Sequence of the first protein:
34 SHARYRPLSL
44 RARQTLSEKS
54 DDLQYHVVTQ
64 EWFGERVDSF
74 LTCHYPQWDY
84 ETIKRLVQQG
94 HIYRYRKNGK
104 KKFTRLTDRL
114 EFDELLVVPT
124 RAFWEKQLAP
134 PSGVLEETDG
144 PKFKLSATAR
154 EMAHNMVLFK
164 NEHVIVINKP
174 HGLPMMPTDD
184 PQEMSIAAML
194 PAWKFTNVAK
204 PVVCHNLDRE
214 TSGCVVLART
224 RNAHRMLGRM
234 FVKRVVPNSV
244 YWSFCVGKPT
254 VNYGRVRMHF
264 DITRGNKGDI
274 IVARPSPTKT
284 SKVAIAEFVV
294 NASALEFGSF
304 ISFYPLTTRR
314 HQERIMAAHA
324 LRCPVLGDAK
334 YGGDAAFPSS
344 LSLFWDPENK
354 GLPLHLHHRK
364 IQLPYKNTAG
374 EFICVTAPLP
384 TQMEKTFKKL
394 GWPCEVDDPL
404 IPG

Contacts between the two chains:
Residue N269 in the first protein is in contact with residue S62 in the second protein (closest heavy-atom distance 2.3 Å).
Residue N269 in the first protein contacts residue Q59 in the second protein (closest heavy-atom distance 4.1 Å).
Residue F300 in the first protein contacts residue I259 in the second protein (closest heavy-atom distance 4.2 Å).
Residue P278 in the first protein contacts residue W53 in the second protein (closest heavy-atom distance 3.8 Å).
Residue N269 in the first protein contacts residue L60 in the second protein (closest heavy-atom distance 2.4 Å).
Residue G271 in the first protein interacts with residue L60 in the second protein (closest heavy-atom distance 3.6 Å).
Residue R325 in the first protein contacts residue M38 in the second protein (closest heavy-atom distance 3.1 Å).
Residue P278 in the first protein is in contact with residue A51 in the second protein (closest heavy-atom distance 3.5 Å).
Residue P341 in the first protein interacts with residue I259 in the second protein (closest heavy-atom distance 4.2 Å).
Residue T253 in the first protein is in contact with residue S29 in the second protein (closest heavy-atom distance 3.3 Å).
Residue S343 in the first protein interacts with residue I259 in the second protein (closest heavy-atom distance 4.2 Å).
Residue D337 in the first protein is in contact with residue F240 in the second protein (closest heavy-atom distance 3.2 Å).
Residue P252 in the first protein is in contact with residue K36 in the second protein (closest heavy-atom distance 3.6 Å).
Residue D337 in the first protein contacts residue T260 in the second protein (closest heavy-atom distance 3.3 Å).
Residue A338 in the first protein contacts residue M38 in the second protein (closest heavy-atom distance 4.1 Å).
Residue N269 in the first protein interacts with residue A61 in the second protein (closest heavy-atom distance 4.5 Å).
Residue G268 in the first protein interacts with residue L60 in the second protein (closest heavy-atom distance 3.3 Å).
Residue T253 in the first protein interacts with residue K36 in the second protein (closest heavy-atom distance 2.4 Å).
Residue I274 in the first protein contacts residue Y54 in the second protein (closest heavy-atom distance 3.9 Å).
Residue K270 in the first protein is in contact with residue L60 in the second protein (closest heavy-atom distance 3.7 Å).
Residue R325 in the first protein contacts residue G37 in the second protein (closest heavy-atom distance 3.7 Å).
Residue T281 in the first protein contacts residue K49 in the second protein (closest heavy-atom distance 3.3 Å).
Residue N269 in the first protein interacts with residue R63 in the second protein (closest heavy-atom distance 3.9 Å).
Residue G335 in the first protein is in contact with residue M38 in the second protein (closest heavy-atom distance 3.7 Å).
Residue G336 in the first protein interacts with residue C239 in the second protein (closest heavy-atom distance 4.3 Å).
Residue E299 in the first protein contacts residue I259 in the second protein (closest heavy-atom distance 3.6 Å).
Residue H322 in the first protein contacts residue F43 in the second protein (closest heavy-atom distance 3.2 Å).
Residue C326 in the first protein interacts with residue M38 in the second protein (closest heavy-atom distance 4.3 Å).
Residue V275 in the first protein contacts residue Y54 in the second protein (closest heavy-atom distance 3.6 Å).
Residue R325 in the first protein contacts residue R40 in the second protein (closest heavy-atom distance 3.8 Å).
Residue V249 in the first protein interacts with residue I259 in the second protein (closest heavy-atom distance 4.1 Å).
Residue I273 in the first protein is in contact with residue Y54 in the second protein (closest heavy-atom distance 4.3 Å).
Residue S342 in the first protein is in contact with residue P262 in the second protein (closest heavy-atom distance 3.2 Å).
Residue R325 in the first protein contacts residue K36 in the second protein (closest heavy-atom distance 3.4 Å).
Residue A338 in the first protein interacts with residue T260 in the second protein (closest heavy-atom distance 3.3 Å).
Residue I273 in the first protein interacts with residue L55 in the second protein (closest heavy-atom distance 3.7 Å).
Residue A276 in the first protein contacts residue W53 in the second protein (closest heavy-atom distance 2.7 Å).
Residue R267 in the first protein interacts with residue R63 in the second protein (closest heavy-atom distance 3.3 Å).
Residue V275 in the first protein contacts residue A52 in the second protein (closest heavy-atom distance 4.4 Å).
Residue P327 in the first protein is in contact with residue M38 in the second protein (closest heavy-atom distance 3.7 Å).
Residue D272 in the first protein contacts residue L60 in the second protein (closest heavy-atom distance 3.3 Å).
Residue K270 in the first protein is in contact with residue Q59 in the second protein (closest heavy-atom distance 3.1 Å).
Residue Y334 in the first protein interacts with residue L55 in the second protein (closest heavy-atom distance 3.6 Å).
Residue I274 in the first protein contacts residue L55 in the second protein (closest heavy-atom distance 3.0 Å).
Residue C326 in the first protein interacts with residue K36 in the second protein (closest heavy-atom distance 4.1 Å).
Residue E351 in the first protein is in contact with residue K242 in the second protein (closest heavy-atom distance 3.9 Å).
Residue R277 in the first protein contacts residue A51 in the second protein (closest heavy-atom distance 4.5 Å).
Residue V275 in the first protein contacts residue W53 in the second protein (closest heavy-atom distance 3.2 Å).
Residue H322 in the first protein interacts with residue R40 in the second protein (closest heavy-atom distance 3.5 Å).
Residue A323 in the first protein contacts residue R40 in the second protein (closest heavy-atom distance 3.8 Å).
Residue R277 in the first protein interacts with residue A52 in the second protein (closest heavy-atom distance 3.9 Å).
Residue A321 in the first protein contacts residue M38 in the second protein (closest heavy-atom distance 3.3 Å).
Residue A276 in the first protein is in contact with residue A52 in the second protein (closest heavy-atom distance 3.8 Å).
Residue H322 in the first protein interacts with residue W53 in the second protein (closest heavy-atom distance 3.4 Å).
Residue H322 in the first protein interacts with residue L55 in the second protein (closest heavy-atom distance 3.4 Å).
Residue G268 in the first protein contacts residue R63 in the second protein (closest heavy-atom distance 2.3 Å).
Residue F300 in the first protein is in contact with residue D258 in the second protein (closest heavy-atom distance 4.4 Å).
Residue K251 in the first protein is in contact with residue K36 in the second protein (closest heavy-atom distance 3.5 Å).
Residue I273 in the first protein interacts with residue L60 in the second protein (closest heavy-atom distance 3.7 Å).
Residue I274 in the first protein is in contact with residue W53 in the second protein (closest heavy-atom distance 3.8 Å).

Sequence of the second protein:
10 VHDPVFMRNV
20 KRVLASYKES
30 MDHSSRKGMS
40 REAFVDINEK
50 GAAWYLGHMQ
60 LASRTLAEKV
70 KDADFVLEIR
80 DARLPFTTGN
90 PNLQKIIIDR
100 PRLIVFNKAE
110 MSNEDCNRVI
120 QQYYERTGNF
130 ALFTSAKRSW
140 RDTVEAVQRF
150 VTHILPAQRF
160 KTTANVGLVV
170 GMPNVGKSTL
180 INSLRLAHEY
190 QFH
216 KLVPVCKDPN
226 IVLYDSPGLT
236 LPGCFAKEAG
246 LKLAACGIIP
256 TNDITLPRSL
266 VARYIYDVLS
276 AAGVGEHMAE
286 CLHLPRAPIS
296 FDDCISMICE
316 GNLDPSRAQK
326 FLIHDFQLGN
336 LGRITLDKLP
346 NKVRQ

The following describes two proteins that form a bound complex.